Sequence of protein 1:
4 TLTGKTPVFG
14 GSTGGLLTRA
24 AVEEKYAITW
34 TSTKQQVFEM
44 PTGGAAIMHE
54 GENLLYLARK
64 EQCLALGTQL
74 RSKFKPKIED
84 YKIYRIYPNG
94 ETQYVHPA

Sequence of protein 2:
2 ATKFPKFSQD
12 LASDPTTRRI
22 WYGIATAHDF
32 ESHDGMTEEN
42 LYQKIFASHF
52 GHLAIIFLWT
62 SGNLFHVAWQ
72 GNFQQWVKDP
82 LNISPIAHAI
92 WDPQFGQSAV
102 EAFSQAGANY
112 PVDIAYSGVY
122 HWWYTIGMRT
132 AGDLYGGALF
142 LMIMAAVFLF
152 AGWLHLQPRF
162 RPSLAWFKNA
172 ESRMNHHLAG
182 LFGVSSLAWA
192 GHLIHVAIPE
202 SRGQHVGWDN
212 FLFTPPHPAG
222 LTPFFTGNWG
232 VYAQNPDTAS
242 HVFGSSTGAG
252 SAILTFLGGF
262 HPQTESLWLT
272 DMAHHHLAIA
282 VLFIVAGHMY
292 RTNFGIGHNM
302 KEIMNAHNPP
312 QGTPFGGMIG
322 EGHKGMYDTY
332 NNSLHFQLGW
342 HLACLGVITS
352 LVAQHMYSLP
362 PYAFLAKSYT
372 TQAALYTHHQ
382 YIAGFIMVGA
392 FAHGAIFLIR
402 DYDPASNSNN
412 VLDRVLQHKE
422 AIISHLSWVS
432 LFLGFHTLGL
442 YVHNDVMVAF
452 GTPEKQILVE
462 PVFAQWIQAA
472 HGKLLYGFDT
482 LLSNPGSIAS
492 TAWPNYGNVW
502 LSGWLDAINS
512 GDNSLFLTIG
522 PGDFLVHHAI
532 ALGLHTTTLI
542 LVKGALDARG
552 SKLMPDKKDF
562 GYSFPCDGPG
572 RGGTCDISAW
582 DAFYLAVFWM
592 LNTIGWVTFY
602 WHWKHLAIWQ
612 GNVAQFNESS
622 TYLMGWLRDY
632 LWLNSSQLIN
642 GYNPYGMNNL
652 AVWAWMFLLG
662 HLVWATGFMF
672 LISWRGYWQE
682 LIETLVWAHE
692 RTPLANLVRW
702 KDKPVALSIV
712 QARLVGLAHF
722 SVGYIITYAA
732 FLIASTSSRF

This data describes a binding interaction between two proteins.

Residue-level contacts at the interface:
Residue E691 in protein 2 interacts with residue L20 in protein 1 (closest heavy-atom distance 3.4 Å).
Residue E691 in protein 2 contacts residue T21 in protein 1 (closest heavy-atom distance 2.6 Å).
Residue K704 in protein 2 is in contact with residue E26 in protein 1 (closest heavy-atom distance 3.7 Å).
Residue V687 in protein 2 interacts with residue L20 in protein 1 (closest heavy-atom distance 4.4 Å).
Residue W688 in protein 2 interacts with residue T16 in protein 1 (closest heavy-atom distance 3.2 Å).
Residue W688 in protein 2 is in contact with residue L20 in protein 1 (closest heavy-atom distance 4.2 Å).
Residue R692 in protein 2 interacts with residue L19 in protein 1 (closest heavy-atom distance 2.8 Å).
Residue R692 in protein 2 interacts with residue L20 in protein 1 (closest heavy-atom distance 3.7 Å).